This data describes a binding interaction between two proteins.

Sequence of chain B:
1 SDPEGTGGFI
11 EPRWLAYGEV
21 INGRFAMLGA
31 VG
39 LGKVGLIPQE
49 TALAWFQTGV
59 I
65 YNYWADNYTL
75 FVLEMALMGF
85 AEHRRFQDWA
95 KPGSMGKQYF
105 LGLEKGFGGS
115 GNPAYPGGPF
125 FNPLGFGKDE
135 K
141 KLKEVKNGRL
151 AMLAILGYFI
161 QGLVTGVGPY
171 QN

Sequence of chain A:
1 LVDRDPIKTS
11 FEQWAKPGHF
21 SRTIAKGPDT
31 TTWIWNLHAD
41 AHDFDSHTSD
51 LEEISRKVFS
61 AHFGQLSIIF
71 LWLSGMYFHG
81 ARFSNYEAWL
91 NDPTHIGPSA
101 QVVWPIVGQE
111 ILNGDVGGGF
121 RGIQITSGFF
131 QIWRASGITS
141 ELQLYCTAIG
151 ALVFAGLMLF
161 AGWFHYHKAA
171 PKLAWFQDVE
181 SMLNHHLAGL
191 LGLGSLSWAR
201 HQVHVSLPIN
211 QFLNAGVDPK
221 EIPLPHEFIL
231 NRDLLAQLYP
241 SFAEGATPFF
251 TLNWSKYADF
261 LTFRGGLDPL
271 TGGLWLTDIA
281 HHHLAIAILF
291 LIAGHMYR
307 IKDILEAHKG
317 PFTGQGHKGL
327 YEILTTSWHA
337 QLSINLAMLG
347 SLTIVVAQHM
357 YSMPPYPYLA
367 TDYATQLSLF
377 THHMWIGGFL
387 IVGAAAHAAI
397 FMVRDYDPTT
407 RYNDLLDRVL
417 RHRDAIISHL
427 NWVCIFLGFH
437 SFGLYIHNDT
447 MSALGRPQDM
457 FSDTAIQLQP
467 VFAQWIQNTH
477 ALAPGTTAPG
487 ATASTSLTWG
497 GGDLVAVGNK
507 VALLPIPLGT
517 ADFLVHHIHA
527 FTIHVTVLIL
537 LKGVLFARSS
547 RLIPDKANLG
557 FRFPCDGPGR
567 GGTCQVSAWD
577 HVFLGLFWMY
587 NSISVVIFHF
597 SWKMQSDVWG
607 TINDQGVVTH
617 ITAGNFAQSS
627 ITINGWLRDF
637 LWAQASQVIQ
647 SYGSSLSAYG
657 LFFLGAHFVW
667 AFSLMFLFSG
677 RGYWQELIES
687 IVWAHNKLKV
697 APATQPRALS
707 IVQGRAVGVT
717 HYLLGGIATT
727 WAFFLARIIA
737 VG

Residue-level contacts at the interface:
Residue I229 in chain A interacts with residue W53 in chain B (closest heavy-atom distance 2.2 Å).
Residue N231 in chain A is in contact with residue F54 in chain B (closest heavy-atom distance 1.6 Å).
Residue R232 in chain A is in contact with residue F54 in chain B (closest heavy-atom distance 4.7 Å).
Residue L230 in chain A contacts residue L163 in chain B (closest heavy-atom distance 4.2 Å).
Residue L230 in chain A interacts with residue W53 in chain B (closest heavy-atom distance 2.4 Å).
Residue L230 in chain A is in contact with residue T165 in chain B (closest heavy-atom distance 3.7 Å).
Residue L230 in chain A is in contact with residue F54 in chain B (closest heavy-atom distance 3.5 Å).
Residue H226 in chain A interacts with residue F54 in chain B (closest heavy-atom distance 4.5 Å).
Residue N231 in chain A contacts residue W53 in chain B (closest heavy-atom distance 4.6 Å).
Residue E227 in chain A is in contact with residue F54 in chain B (closest heavy-atom distance 3.8 Å).
Residue F228 in chain A contacts residue F54 in chain B (closest heavy-atom distance 4.0 Å).
Residue I229 in chain A contacts residue F54 in chain B (closest heavy-atom distance 2.8 Å).
Residue F242 in chain A interacts with residue V167 in chain B (closest heavy-atom distance 5.0 Å).